Interface contacts:
Residue H626 in chain A is in contact with residue L268 in chain B (closest heavy-atom distance 4.1 Å).
Residue T279 in chain A is in contact with residue F139 in chain B (closest heavy-atom distance 3.8 Å).
Residue R329 in chain A contacts residue R136 in chain B (closest heavy-atom distance 3.2 Å).
Residue N524 in chain A contacts residue Q134 in chain B (closest heavy-atom distance 3.4 Å).
Residue F326 in chain A contacts residue Y193 in chain B (closest heavy-atom distance 3.4 Å).
Residue Q253 in chain A contacts residue P31 in chain B (closest heavy-atom distance 3.3 Å).
Residue E250 in chain A interacts with residue P31 in chain B (closest heavy-atom distance 3.3 Å).
Residue Y618 in chain A interacts with residue N296 in chain B (closest heavy-atom distance 3.5 Å).
Residue A153 in chain A contacts residue S339 in chain B (closest heavy-atom distance 3.6 Å).
Residue E250 in chain A interacts with residue V32 in chain B (closest heavy-atom distance 3.4 Å).
Residue Y618 in chain A interacts with residue S269 in chain B (closest heavy-atom distance 2.5 Å).
Residue S247 in chain A interacts with residue F139 in chain B (closest heavy-atom distance 3.9 Å).
Residue K303 in chain A contacts residue E194 in chain B (closest heavy-atom distance 3.7 Å).
Residue A153 in chain A interacts with residue S338 in chain B (closest heavy-atom distance 3.7 Å).
Residue N620 in chain A contacts residue N266 in chain B (closest heavy-atom distance 3.4 Å).
Residue F326 in chain A is in contact with residue Q191 in chain B (closest heavy-atom distance 4.0 Å).
Residue E311 in chain A contacts residue Q191 in chain B (closest heavy-atom distance 3.8 Å).
Residue C527 in chain A interacts with residue P31 in chain B (closest heavy-atom distance 4.0 Å).
Residue Y567 in chain A contacts residue L246 in chain B (closest heavy-atom distance 3.5 Å).
Residue P152 in chain A interacts with residue P340 in chain B (closest heavy-atom distance 3.8 Å).
Residue L526 in chain A is in contact with residue Q134 in chain B (closest heavy-atom distance 3.9 Å).
Residue G617 in chain A is in contact with residue N288 in chain B (closest heavy-atom distance 3.3 Å).
Residue F326 in chain A contacts residue S192 in chain B (closest heavy-atom distance 4.0 Å).
Residue E307 in chain A contacts residue Y193 in chain B (closest heavy-atom distance 3.9 Å).
Residue Q282 in chain A is in contact with residue D146 in chain B (closest heavy-atom distance 2.6 Å).
Residue N524 in chain A interacts with residue T107 in chain B (closest heavy-atom distance 3.5 Å).
Residue R310 in chain A contacts residue Y193 in chain B (closest heavy-atom distance 3.2 Å).
Residue P152 in chain A is in contact with residue H341 in chain B (closest heavy-atom distance 4.0 Å).
Residue T151 in chain A interacts with residue S338 in chain B (closest heavy-atom distance 2.4 Å).
Residue E622 in chain A is in contact with residue L268 in chain B (closest heavy-atom distance 3.7 Å).
Residue Y618 in chain A interacts with residue M270 in chain B (closest heavy-atom distance 3.6 Å).
Residue T279 in chain A interacts with residue L142 in chain B (closest heavy-atom distance 3.9 Å).
Residue E325 in chain A interacts with residue L196 in chain B (closest heavy-atom distance 4.0 Å).
Residue Y567 in chain A is in contact with residue M250 in chain B (closest heavy-atom distance 3.7 Å).
Residue K513 in chain A contacts residue P251 in chain B (closest heavy-atom distance 4.0 Å).
Residue Y618 in chain A contacts residue P293 in chain B (closest heavy-atom distance 3.9 Å).
Residue L525 in chain A is in contact with residue Y114 in chain B (closest heavy-atom distance 3.8 Å).
Residue Q249 in chain A contacts residue V32 in chain B (closest heavy-atom distance 3.5 Å).
Residue D68 in chain A interacts with residue A185 in chain B (closest heavy-atom distance 3.5 Å).
Residue Y618 in chain A is in contact with residue V289 in chain B (closest heavy-atom distance 3.6 Å).
Residue Q616 in chain A is in contact with residue V289 in chain B (closest heavy-atom distance 3.4 Å).
Residue P71 in chain A is in contact with residue E183 in chain B (closest heavy-atom distance 3.8 Å).
Residue T151 in chain A is in contact with residue S339 in chain B (closest heavy-atom distance 3.6 Å).
Residue E154 in chain A interacts with residue S338 in chain B (closest heavy-atom distance 3.7 Å).
Residue L525 in chain A interacts with residue Q29 in chain B (closest heavy-atom distance 3.2 Å).
Residue L525 in chain A is in contact with residue T108 in chain B (closest heavy-atom distance 3.7 Å).
Residue R329 in chain A contacts residue Q134 in chain B (closest heavy-atom distance 3.9 Å).
Residue Y618 in chain A interacts with residue L285 in chain B (closest heavy-atom distance 3.8 Å).
Residue N620 in chain A interacts with residue L268 in chain B (closest heavy-atom distance 3.4 Å).
Residue S516 in chain A is in contact with residue R113 in chain B (closest heavy-atom distance 2.8 Å).
Residue E246 in chain A interacts with residue F139 in chain B (closest heavy-atom distance 3.2 Å).
Residue Y618 in chain A interacts with residue M292 in chain B (closest heavy-atom distance 3.3 Å).
Residue M281 in chain A interacts with residue D143 in chain B (closest heavy-atom distance 3.8 Å).
Residue D522 in chain A is in contact with residue T108 in chain B (closest heavy-atom distance 3.3 Å).
Residue D623 in chain A interacts with residue L268 in chain B (closest heavy-atom distance 3.3 Å).
Residue Q616 in chain A contacts residue N288 in chain B (closest heavy-atom distance 3.6 Å).
Residue K513 in chain A contacts residue L249 in chain B (closest heavy-atom distance 3.5 Å).
Residue M562 in chain A contacts residue M250 in chain B (closest heavy-atom distance 4.0 Å).
Residue L514 in chain A is in contact with residue M250 in chain B (closest heavy-atom distance 3.7 Å).
Residue F278 in chain A contacts residue L142 in chain B (closest heavy-atom distance 4.0 Å).

Sequence of chain B:
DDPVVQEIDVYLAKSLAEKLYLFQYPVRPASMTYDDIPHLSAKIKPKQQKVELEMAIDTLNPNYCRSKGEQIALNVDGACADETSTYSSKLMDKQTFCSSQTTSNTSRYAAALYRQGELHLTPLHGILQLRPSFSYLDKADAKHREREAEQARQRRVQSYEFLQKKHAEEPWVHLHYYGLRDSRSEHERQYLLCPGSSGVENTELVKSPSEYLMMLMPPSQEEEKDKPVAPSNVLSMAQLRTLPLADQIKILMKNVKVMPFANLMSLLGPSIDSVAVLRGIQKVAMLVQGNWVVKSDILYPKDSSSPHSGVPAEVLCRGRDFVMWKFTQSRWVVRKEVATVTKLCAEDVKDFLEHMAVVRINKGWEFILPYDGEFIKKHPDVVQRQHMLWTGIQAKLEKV

Sequence of chain A:
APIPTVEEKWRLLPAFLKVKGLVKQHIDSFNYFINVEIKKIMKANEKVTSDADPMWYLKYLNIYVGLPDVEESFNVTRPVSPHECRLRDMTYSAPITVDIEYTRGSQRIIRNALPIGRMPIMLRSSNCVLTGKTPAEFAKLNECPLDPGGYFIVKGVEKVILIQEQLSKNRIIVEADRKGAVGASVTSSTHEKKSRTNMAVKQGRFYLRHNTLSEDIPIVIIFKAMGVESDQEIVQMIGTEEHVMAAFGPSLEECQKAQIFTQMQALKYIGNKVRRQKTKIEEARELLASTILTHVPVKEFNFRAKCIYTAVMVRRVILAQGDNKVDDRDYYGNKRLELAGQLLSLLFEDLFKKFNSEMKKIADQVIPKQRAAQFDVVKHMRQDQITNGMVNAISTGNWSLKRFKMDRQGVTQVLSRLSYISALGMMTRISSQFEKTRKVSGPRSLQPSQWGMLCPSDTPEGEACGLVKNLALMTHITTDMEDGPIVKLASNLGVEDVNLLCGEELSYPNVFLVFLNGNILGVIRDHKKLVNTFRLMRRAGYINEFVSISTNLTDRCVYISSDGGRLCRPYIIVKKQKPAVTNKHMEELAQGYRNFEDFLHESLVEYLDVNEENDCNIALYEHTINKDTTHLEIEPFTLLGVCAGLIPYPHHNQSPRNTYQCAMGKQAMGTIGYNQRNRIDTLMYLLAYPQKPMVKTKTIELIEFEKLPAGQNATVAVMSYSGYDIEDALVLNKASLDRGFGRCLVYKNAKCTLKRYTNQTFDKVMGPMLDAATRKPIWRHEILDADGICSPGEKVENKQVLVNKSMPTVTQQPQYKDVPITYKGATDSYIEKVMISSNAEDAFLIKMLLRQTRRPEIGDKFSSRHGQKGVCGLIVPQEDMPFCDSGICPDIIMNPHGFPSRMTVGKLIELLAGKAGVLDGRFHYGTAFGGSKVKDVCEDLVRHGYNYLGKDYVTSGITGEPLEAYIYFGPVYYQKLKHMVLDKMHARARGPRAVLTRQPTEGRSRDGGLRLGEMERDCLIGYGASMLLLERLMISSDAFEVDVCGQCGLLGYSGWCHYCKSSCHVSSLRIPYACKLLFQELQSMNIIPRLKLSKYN

These two protein chains interact to form a complex.